These two protein chains interact to form a complex.

Sequence of protein 1:
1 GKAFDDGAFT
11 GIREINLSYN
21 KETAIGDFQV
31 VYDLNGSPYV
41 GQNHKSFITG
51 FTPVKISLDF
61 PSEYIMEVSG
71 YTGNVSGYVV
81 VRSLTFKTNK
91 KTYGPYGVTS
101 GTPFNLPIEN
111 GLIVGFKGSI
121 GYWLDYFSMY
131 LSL

Contacts between the two chains:
Residue L133 in protein 1 interacts with residue V9 in protein 2 (closest heavy-atom distance 3.8 Å).
Residue E109 in protein 1 interacts with residue G12 in protein 2 (closest heavy-atom distance 3.3 Å).
Residue P107 in protein 1 is in contact with residue P13 in protein 2 (closest heavy-atom distance 3.5 Å).
Residue P107 in protein 1 contacts residue I10 in protein 2 (closest heavy-atom distance 4.8 Å).
Residue N110 in protein 1 contacts residue T8 in protein 2 (closest heavy-atom distance 2.8 Å).
Residue P107 in protein 1 contacts residue W14 in protein 2 (closest heavy-atom distance 3.6 Å).
Residue L133 in protein 1 contacts residue Q7 in protein 2 (closest heavy-atom distance 3.4 Å).
Residue L131 in protein 1 contacts residue V11 in protein 2 (closest heavy-atom distance 3.7 Å).
Residue S132 in protein 1 is in contact with residue V9 in protein 2 (closest heavy-atom distance 4.0 Å).
Residue I108 in protein 1 interacts with residue I10 in protein 2 (closest heavy-atom distance 3.7 Å).
Residue L131 in protein 1 is in contact with residue V9 in protein 2 (closest heavy-atom distance 4.1 Å).
Residue I108 in protein 1 contacts residue G12 in protein 2 (closest heavy-atom distance 3.8 Å).
Residue P107 in protein 1 contacts residue G12 in protein 2 (closest heavy-atom distance 2.8 Å).
Residue N110 in protein 1 is in contact with residue I10 in protein 2 (closest heavy-atom distance 2.9 Å).
Residue L106 in protein 1 contacts residue V11 in protein 2 (closest heavy-atom distance 4.1 Å).
Residue L106 in protein 1 interacts with residue W14 in protein 2 (closest heavy-atom distance 4.3 Å).
Residue L133 in protein 1 is in contact with residue T8 in protein 2 (closest heavy-atom distance 3.7 Å).
Residue E109 in protein 1 contacts residue I10 in protein 2 (closest heavy-atom distance 2.8 Å).
Residue N110 in protein 1 contacts residue V9 in protein 2 (closest heavy-atom distance 3.3 Å).
Residue N105 in protein 1 interacts with residue P13 in protein 2 (closest heavy-atom distance 5.0 Å).
Residue N105 in protein 1 is in contact with residue W14 in protein 2 (closest heavy-atom distance 3.1 Å).
Residue P107 in protein 1 is in contact with residue V11 in protein 2 (closest heavy-atom distance 3.4 Å).
Residue N110 in protein 1 interacts with residue Q7 in protein 2 (closest heavy-atom distance 4.3 Å).
Residue E109 in protein 1 interacts with residue V11 in protein 2 (closest heavy-atom distance 4.5 Å).
Residue G111 in protein 1 is in contact with residue V9 in protein 2 (closest heavy-atom distance 4.4 Å).
Residue E109 in protein 1 is in contact with residue P13 in protein 2 (closest heavy-atom distance 3.8 Å).
Residue I108 in protein 1 is in contact with residue V11 in protein 2 (closest heavy-atom distance 4.4 Å).

Sequence of protein 2:
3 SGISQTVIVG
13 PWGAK